Residue-level contacts at the interface:
Residue F366 in the first protein contacts residue R104 in the second protein (closest heavy-atom distance 4.7 Å).
Residue D364 in the first protein is in contact with residue G105 in the second protein (closest heavy-atom distance 3.2 Å).
Residue D364 in the first protein is in contact with residue R106 in the second protein (closest heavy-atom distance 2.8 Å).
Residue D343 in the first protein is in contact with residue G105 in the second protein (closest heavy-atom distance 4.4 Å).
Residue R83 in the first protein interacts with residue R107 in the second protein (closest heavy-atom distance 3.0 Å).
Residue D364 in the first protein contacts residue R104 in the second protein (closest heavy-atom distance 4.5 Å).
Residue D343 in the first protein contacts residue R104 in the second protein (closest heavy-atom distance 2.8 Å).

Sequence of the first protein:
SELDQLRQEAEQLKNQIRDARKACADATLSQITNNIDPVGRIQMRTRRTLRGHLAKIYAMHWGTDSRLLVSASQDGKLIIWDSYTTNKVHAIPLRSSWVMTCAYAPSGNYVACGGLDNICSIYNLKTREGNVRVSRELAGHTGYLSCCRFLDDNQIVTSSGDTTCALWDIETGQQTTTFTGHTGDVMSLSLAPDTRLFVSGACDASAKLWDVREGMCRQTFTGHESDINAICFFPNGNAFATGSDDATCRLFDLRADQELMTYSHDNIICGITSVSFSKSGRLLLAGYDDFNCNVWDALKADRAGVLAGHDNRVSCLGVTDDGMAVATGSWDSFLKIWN

Sequence of the second protein:
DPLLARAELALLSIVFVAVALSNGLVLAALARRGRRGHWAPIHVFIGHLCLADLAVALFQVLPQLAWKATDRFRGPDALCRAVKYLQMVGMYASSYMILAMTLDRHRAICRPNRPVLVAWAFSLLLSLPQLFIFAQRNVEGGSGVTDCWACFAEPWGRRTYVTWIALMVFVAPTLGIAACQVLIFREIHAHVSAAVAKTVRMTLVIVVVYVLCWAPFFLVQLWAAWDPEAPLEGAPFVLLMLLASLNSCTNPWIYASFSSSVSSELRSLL

This data describes a binding interaction between two proteins.